Residue-level contacts at the interface:
Residue K142 in chain B contacts residue K348 in chain A (closest heavy-atom distance 4.9 Å).
Residue N138 in chain B contacts residue K348 in chain A (closest heavy-atom distance 4.8 Å).
Residue Y155 in chain B interacts with residue I344 in chain A (closest heavy-atom distance 4.6 Å).
Residue K142 in chain B is in contact with residue F347 in chain A (closest heavy-atom distance 2.8 Å).
Residue Y155 in chain B is in contact with residue D350 in chain A (closest heavy-atom distance 4.8 Å).
Residue Y137 in chain B is in contact with residue N349 in chain A (closest heavy-atom distance 4.5 Å).
Residue Y155 in chain B interacts with residue N349 in chain A (closest heavy-atom distance 3.2 Å).
Residue Y155 in chain B interacts with residue T351 in chain A (closest heavy-atom distance 3.8 Å).
Residue L159 in chain B is in contact with residue K348 in chain A (closest heavy-atom distance 4.8 Å).
Residue K142 in chain B contacts residue N349 in chain A (closest heavy-atom distance 4.2 Å).
Residue R162 in chain B interacts with residue K348 in chain A (closest heavy-atom distance 4.9 Å).
Residue Y155 in chain B is in contact with residue H346 in chain A (closest heavy-atom distance 3.3 Å).
Residue Y155 in chain B contacts residue D345 in chain A (closest heavy-atom distance 3.5 Å).
Residue L159 in chain B contacts residue N349 in chain A (closest heavy-atom distance 3.3 Å).
Residue L159 in chain B contacts residue D350 in chain A (closest heavy-atom distance 4.5 Å).

Sequence of chain B:
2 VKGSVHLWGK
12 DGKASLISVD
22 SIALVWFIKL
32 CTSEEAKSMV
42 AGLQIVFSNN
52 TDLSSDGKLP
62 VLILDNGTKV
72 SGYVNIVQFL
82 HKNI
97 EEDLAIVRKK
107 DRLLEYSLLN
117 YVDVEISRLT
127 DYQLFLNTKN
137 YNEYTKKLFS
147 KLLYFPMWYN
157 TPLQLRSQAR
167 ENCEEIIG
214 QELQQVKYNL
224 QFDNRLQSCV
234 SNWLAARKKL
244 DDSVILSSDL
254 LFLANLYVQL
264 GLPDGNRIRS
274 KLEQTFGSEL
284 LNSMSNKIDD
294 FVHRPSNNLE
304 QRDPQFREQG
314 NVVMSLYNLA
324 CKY

This data describes a binding interaction between two proteins.

Sequence of chain A:
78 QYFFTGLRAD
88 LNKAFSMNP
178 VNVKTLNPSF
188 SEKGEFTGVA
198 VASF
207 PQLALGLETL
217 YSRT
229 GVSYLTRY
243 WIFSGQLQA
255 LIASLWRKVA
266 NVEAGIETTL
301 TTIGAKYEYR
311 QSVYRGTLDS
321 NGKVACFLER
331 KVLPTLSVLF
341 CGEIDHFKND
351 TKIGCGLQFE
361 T